Sequence of protein 2:
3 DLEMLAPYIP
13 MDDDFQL

Contacts between the two chains:
Residue Q65 in protein 1 is in contact with residue P9 in protein 2 (closest heavy-atom distance 3.9 Å).
Residue V137 in protein 1 contacts residue L7 in protein 2 (closest heavy-atom distance 4.1 Å).
Residue V67 in protein 1 interacts with residue E5 in protein 2 (closest heavy-atom distance 3.7 Å).
Residue S68 in protein 1 is in contact with residue M6 in protein 2 (closest heavy-atom distance 3.5 Å).
Residue N144 in protein 1 is in contact with residue E5 in protein 2 (closest heavy-atom distance 3.5 Å).
Residue Y136 in protein 1 is in contact with residue P9 in protein 2 (closest heavy-atom distance 3.2 Å).
Residue K70 in protein 1 is in contact with residue M6 in protein 2 (closest heavy-atom distance 3.8 Å).
Residue L66 in protein 1 interacts with residue A8 in protein 2 (closest heavy-atom distance 3.2 Å).
Residue V67 in protein 1 interacts with residue A8 in protein 2 (closest heavy-atom distance 2.9 Å).
Residue H139 in protein 1 is in contact with residue L7 in protein 2 (closest heavy-atom distance 3.8 Å).
Residue R148 in protein 1 contacts residue P9 in protein 2 (closest heavy-atom distance 3.0 Å).
Residue V140 in protein 1 interacts with residue A8 in protein 2 (closest heavy-atom distance 3.5 Å).
Residue V67 in protein 1 interacts with residue Y10 in protein 2 (closest heavy-atom distance 3.8 Å).
Residue P143 in protein 1 is in contact with residue A8 in protein 2 (closest heavy-atom distance 3.6 Å).
Residue W215 in protein 1 interacts with residue I11 in protein 2 (closest heavy-atom distance 3.7 Å).
Residue W215 in protein 1 interacts with residue P9 in protein 2 (closest heavy-atom distance 3.7 Å).
Residue L66 in protein 1 interacts with residue L7 in protein 2 (closest heavy-atom distance 3.4 Å).
Residue D141 in protein 1 is in contact with residue P9 in protein 2 (closest heavy-atom distance 3.5 Å).
Residue G120 in protein 1 interacts with residue F17 in protein 2 (closest heavy-atom distance 3.2 Å).
Residue R222 in protein 1 contacts residue D16 in protein 2 (closest heavy-atom distance 2.9 Å).
Residue W84 in protein 1 contacts residue Y10 in protein 2 (closest heavy-atom distance 3.5 Å).
Residue W84 in protein 1 contacts residue P12 in protein 2 (closest heavy-atom distance 4.0 Å).
Residue Y136 in protein 1 is in contact with residue L7 in protein 2 (closest heavy-atom distance 2.8 Å).
Residue Y136 in protein 1 contacts residue A8 in protein 2 (closest heavy-atom distance 3.5 Å).
Residue V140 in protein 1 contacts residue P9 in protein 2 (closest heavy-atom distance 4.1 Å).
Residue D141 in protein 1 contacts residue A8 in protein 2 (closest heavy-atom distance 3.6 Å).
Residue G120 in protein 1 is in contact with residue Q18 in protein 2 (closest heavy-atom distance 3.6 Å).
Residue D103 in protein 1 is in contact with residue F17 in protein 2 (closest heavy-atom distance 3.8 Å).
Residue G120 in protein 1 contacts residue L19 in protein 2 (closest heavy-atom distance 3.6 Å).
Residue K226 in protein 1 interacts with residue D16 in protein 2 (closest heavy-atom distance 2.6 Å).
Residue N119 in protein 1 interacts with residue L19 in protein 2 (closest heavy-atom distance 3.1 Å).
Residue I77 in protein 1 interacts with residue L7 in protein 2 (closest heavy-atom distance 3.8 Å).
Residue L66 in protein 1 contacts residue Y10 in protein 2 (closest heavy-atom distance 3.5 Å).
Residue F217 in protein 1 is in contact with residue I11 in protein 2 (closest heavy-atom distance 3.9 Å).
Residue W84 in protein 1 interacts with residue I11 in protein 2 (closest heavy-atom distance 4.0 Å).
Residue R138 in protein 1 is in contact with residue L7 in protein 2 (closest heavy-atom distance 3.5 Å).
Residue K226 in protein 1 is in contact with residue M13 in protein 2 (closest heavy-atom distance 3.8 Å).
Residue P143 in protein 1 contacts residue L4 in protein 2 (closest heavy-atom distance 3.6 Å).
Residue R222 in protein 1 is in contact with residue I11 in protein 2 (closest heavy-atom distance 3.8 Å).
Residue R196 in protein 1 is in contact with residue L4 in protein 2 (closest heavy-atom distance 3.4 Å).
Residue R121 in protein 1 interacts with residue D16 in protein 2 (closest heavy-atom distance 3.7 Å).
Residue D103 in protein 1 is in contact with residue L19 in protein 2 (closest heavy-atom distance 3.5 Å).
Residue R78 in protein 1 interacts with residue Y10 in protein 2 (closest heavy-atom distance 4.0 Å).
Residue P143 in protein 1 interacts with residue E5 in protein 2 (closest heavy-atom distance 4.1 Å).
Residue R222 in protein 1 interacts with residue M13 in protein 2 (closest heavy-atom distance 3.4 Å).
Residue S68 in protein 1 interacts with residue E5 in protein 2 (closest heavy-atom distance 3.5 Å).
Residue R107 in protein 1 contacts residue L19 in protein 2 (closest heavy-atom distance 3.2 Å).
Residue R222 in protein 1 interacts with residue P12 in protein 2 (closest heavy-atom distance 3.1 Å).
Residue N119 in protein 1 is in contact with residue Q18 in protein 2 (closest heavy-atom distance 2.7 Å).
Residue R148 in protein 1 interacts with residue I11 in protein 2 (closest heavy-atom distance 3.3 Å).
Residue H139 in protein 1 contacts residue P9 in protein 2 (closest heavy-atom distance 3.8 Å).
Residue D146 in protein 1 is in contact with residue M13 in protein 2 (closest heavy-atom distance 4.1 Å).
Residue K123 in protein 1 interacts with residue D15 in protein 2 (closest heavy-atom distance 4.0 Å).
Residue R78 in protein 1 is in contact with residue P9 in protein 2 (closest heavy-atom distance 3.7 Å).
Residue Q65 in protein 1 interacts with residue Y10 in protein 2 (closest heavy-atom distance 2.9 Å).
Residue F217 in protein 1 contacts residue D16 in protein 2 (closest heavy-atom distance 3.5 Å).
Residue L66 in protein 1 contacts residue M6 in protein 2 (closest heavy-atom distance 3.6 Å).
Residue R121 in protein 1 is in contact with residue F17 in protein 2 (closest heavy-atom distance 3.0 Å).
Residue V67 in protein 1 interacts with residue P9 in protein 2 (closest heavy-atom distance 3.4 Å).
Residue I118 in protein 1 contacts residue L19 in protein 2 (closest heavy-atom distance 4.0 Å).

The following describes two proteins that form a bound complex.

Sequence of protein 1:
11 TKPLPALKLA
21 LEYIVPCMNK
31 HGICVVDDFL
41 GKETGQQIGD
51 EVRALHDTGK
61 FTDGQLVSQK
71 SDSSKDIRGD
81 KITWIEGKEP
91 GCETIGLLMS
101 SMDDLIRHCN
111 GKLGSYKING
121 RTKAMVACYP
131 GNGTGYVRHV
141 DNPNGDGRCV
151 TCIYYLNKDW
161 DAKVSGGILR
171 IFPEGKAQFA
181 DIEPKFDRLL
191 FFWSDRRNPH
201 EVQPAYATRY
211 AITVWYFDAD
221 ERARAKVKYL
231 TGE